Sequence of the second protein:
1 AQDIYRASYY

Residue-level contacts at the interface:
Residue L84 in the first protein is in contact with residue Y10 in the second protein (closest heavy-atom distance 3.6 Å).
Residue Y162 in the first protein interacts with residue A1 in the second protein (closest heavy-atom distance 2.7 Å).
Residue D119 in the first protein interacts with residue Y10 in the second protein (closest heavy-atom distance 2.5 Å).
Residue N69 in the first protein is in contact with residue I4 in the second protein (closest heavy-atom distance 3.6 Å).
Residue R159 in the first protein interacts with residue R6 in the second protein (closest heavy-atom distance 3.1 Å).
Residue Q158 in the first protein interacts with residue A7 in the second protein (closest heavy-atom distance 4.0 Å).
Residue A155 in the first protein contacts residue A7 in the second protein (closest heavy-atom distance 3.2 Å).
Residue M8 in the first protein contacts residue A1 in the second protein (closest heavy-atom distance 3.8 Å).
Residue T76 in the first protein contacts residue S8 in the second protein (closest heavy-atom distance 3.8 Å).
Residue N69 in the first protein interacts with residue Y5 in the second protein (closest heavy-atom distance 4.4 Å).
Residue T83 in the first protein is in contact with residue Y10 in the second protein (closest heavy-atom distance 3.7 Å).
Residue Y126 in the first protein is in contact with residue Y10 in the second protein (closest heavy-atom distance 4.0 Å).
Residue W150 in the first protein contacts residue Y9 in the second protein (closest heavy-atom distance 2.7 Å).
Residue N69 in the first protein is in contact with residue Q2 in the second protein (closest heavy-atom distance 3.4 Å).
Residue T146 in the first protein contacts residue Y9 in the second protein (closest heavy-atom distance 4.4 Å).
Residue Y102 in the first protein is in contact with residue Q2 in the second protein (closest heavy-atom distance 3.1 Å).
Residue I100 in the first protein contacts residue Y10 in the second protein (closest heavy-atom distance 4.4 Å).
Residue T76 in the first protein interacts with residue Y5 in the second protein (closest heavy-atom distance 3.6 Å).
Residue R166 in the first protein interacts with residue I4 in the second protein (closest heavy-atom distance 3.2 Å).
Residue Y62 in the first protein interacts with residue A1 in the second protein (closest heavy-atom distance 3.8 Å).
Residue F12 in the first protein contacts residue Q2 in the second protein (closest heavy-atom distance 4.2 Å).
Residue R166 in the first protein is in contact with residue A1 in the second protein (closest heavy-atom distance 4.2 Å).
Residue N80 in the first protein contacts residue S8 in the second protein (closest heavy-atom distance 3.4 Å).
Residue R166 in the first protein interacts with residue Q2 in the second protein (closest heavy-atom distance 3.8 Å).
Residue T146 in the first protein is in contact with residue Y10 in the second protein (closest heavy-atom distance 3.1 Å).
Residue N80 in the first protein interacts with residue Y10 in the second protein (closest heavy-atom distance 2.6 Å).
Residue K149 in the first protein contacts residue Y10 in the second protein (closest heavy-atom distance 2.7 Å).
Residue R159 in the first protein is in contact with residue S8 in the second protein (closest heavy-atom distance 4.2 Å).
Residue M70 in the first protein interacts with residue Q2 in the second protein (closest heavy-atom distance 3.1 Å).
Residue N69 in the first protein is in contact with residue D3 in the second protein (closest heavy-atom distance 3.6 Å).
Residue Y10 in the first protein is in contact with residue A1 in the second protein (closest heavy-atom distance 3.2 Å).
Residue T76 in the first protein is in contact with residue Y9 in the second protein (closest heavy-atom distance 3.7 Å).
Residue Y87 in the first protein contacts residue Y10 in the second protein (closest heavy-atom distance 2.2 Å).
Residue R159 in the first protein is in contact with residue D3 in the second protein (closest heavy-atom distance 2.8 Å).
Residue Q158 in the first protein contacts residue I4 in the second protein (closest heavy-atom distance 4.1 Å).
Residue R159 in the first protein interacts with residue Y5 in the second protein (closest heavy-atom distance 3.5 Å).
Residue W150 in the first protein interacts with residue Y10 in the second protein (closest heavy-atom distance 3.5 Å).
Residue I100 in the first protein interacts with residue Y5 in the second protein (closest heavy-atom distance 4.1 Å).
Residue E66 in the first protein is in contact with residue Q2 in the second protein (closest heavy-atom distance 2.5 Å).
Residue Y162 in the first protein is in contact with residue D3 in the second protein (closest heavy-atom distance 3.2 Å).
Residue R159 in the first protein is in contact with residue I4 in the second protein (closest heavy-atom distance 4.0 Å).
Residue Y162 in the first protein contacts residue Q2 in the second protein (closest heavy-atom distance 3.7 Å).
Residue R117 in the first protein interacts with residue S8 in the second protein (closest heavy-atom distance 4.2 Å).
Residue W150 in the first protein is in contact with residue S8 in the second protein (closest heavy-atom distance 3.6 Å).
Residue R159 in the first protein interacts with residue A7 in the second protein (closest heavy-atom distance 3.0 Å).
Residue D77 in the first protein interacts with residue Y5 in the second protein (closest heavy-atom distance 4.1 Å).
Residue A79 in the first protein is in contact with residue Y9 in the second protein (closest heavy-atom distance 3.7 Å).
Residue Y10 in the first protein is in contact with residue Q2 in the second protein (closest heavy-atom distance 3.8 Å).
Residue N80 in the first protein interacts with residue Y9 in the second protein (closest heavy-atom distance 3.5 Å).
Residue K149 in the first protein is in contact with residue Y9 in the second protein (closest heavy-atom distance 4.1 Å).
Residue W150 in the first protein is in contact with residue A7 in the second protein (closest heavy-atom distance 4.1 Å).
Residue Y102 in the first protein is in contact with residue D3 in the second protein (closest heavy-atom distance 3.2 Å).
Residue H73 in the first protein contacts residue Y5 in the second protein (closest heavy-atom distance 3.2 Å).
Residue D119 in the first protein is in contact with residue Y5 in the second protein (closest heavy-atom distance 4.4 Å).
Residue M48 in the first protein contacts residue Q2 in the second protein (closest heavy-atom distance 3.7 Å).
Residue E66 in the first protein interacts with residue A1 in the second protein (closest heavy-atom distance 3.0 Å).
Residue R117 in the first protein interacts with residue Y5 in the second protein (closest heavy-atom distance 2.6 Å).
Residue Q158 in the first protein contacts residue R6 in the second protein (closest heavy-atom distance 3.5 Å).
Residue Y174 in the first protein contacts residue A1 in the second protein (closest heavy-atom distance 3.0 Å).
Residue I98 in the first protein interacts with residue Y10 in the second protein (closest heavy-atom distance 3.8 Å).

The following describes two proteins that form a bound complex.

Sequence of the first protein:
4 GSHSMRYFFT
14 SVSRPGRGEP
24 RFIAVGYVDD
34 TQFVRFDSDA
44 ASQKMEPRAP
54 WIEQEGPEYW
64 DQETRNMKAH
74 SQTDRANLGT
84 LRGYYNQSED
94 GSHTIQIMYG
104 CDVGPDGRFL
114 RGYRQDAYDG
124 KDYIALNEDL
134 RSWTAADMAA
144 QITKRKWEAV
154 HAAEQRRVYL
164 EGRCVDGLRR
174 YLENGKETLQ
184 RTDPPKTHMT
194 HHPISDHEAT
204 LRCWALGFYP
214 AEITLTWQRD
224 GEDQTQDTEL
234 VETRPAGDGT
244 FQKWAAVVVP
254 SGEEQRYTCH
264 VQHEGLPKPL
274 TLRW